Sequence of protein 1:
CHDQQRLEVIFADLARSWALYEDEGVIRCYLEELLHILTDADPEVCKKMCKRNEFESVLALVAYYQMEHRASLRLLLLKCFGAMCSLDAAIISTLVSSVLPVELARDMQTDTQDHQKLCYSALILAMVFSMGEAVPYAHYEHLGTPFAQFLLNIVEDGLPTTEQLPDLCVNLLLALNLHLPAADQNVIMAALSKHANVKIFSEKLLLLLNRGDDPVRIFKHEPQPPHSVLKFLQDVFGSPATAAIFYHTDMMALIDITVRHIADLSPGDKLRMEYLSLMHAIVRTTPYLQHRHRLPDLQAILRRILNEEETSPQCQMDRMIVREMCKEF

These two protein chains interact to form a complex.

Interface contacts:
Residue E39 in protein 2 is in contact with residue T280 in protein 1 (closest heavy-atom distance 4.6 Å).

Sequence of protein 2:
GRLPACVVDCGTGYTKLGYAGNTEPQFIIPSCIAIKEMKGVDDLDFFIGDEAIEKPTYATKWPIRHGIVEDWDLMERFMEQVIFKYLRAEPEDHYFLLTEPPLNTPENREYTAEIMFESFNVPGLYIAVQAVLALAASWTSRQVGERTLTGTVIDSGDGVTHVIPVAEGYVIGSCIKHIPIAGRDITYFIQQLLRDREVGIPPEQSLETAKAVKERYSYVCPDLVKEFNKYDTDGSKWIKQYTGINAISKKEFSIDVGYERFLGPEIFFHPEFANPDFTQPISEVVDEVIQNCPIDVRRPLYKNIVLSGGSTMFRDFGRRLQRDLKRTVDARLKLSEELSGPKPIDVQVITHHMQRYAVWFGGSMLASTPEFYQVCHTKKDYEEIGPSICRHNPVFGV